This data describes a binding interaction between two proteins.

Contacts between the two chains:
Residue Y122 in protein 1 interacts with residue F47 in protein 2 (closest heavy-atom distance 3.6 Å).
Residue Y122 in protein 1 is in contact with residue R49 in protein 2 (closest heavy-atom distance 4.5 Å).
Residue T110 in protein 1 is in contact with residue V48 in protein 2 (closest heavy-atom distance 5.0 Å).
Residue I108 in protein 1 is in contact with residue K44 in protein 2 (closest heavy-atom distance 3.5 Å).
Residue I108 in protein 1 is in contact with residue S45 in protein 2 (closest heavy-atom distance 3.4 Å).
Residue R109 in protein 1 contacts residue S45 in protein 2 (closest heavy-atom distance 2.9 Å).
Residue L111 in protein 1 is in contact with residue F46 in protein 2 (closest heavy-atom distance 4.0 Å).
Residue L111 in protein 1 contacts residue L34 in protein 2 (closest heavy-atom distance 4.4 Å).
Residue I108 in protein 1 interacts with residue F46 in protein 2 (closest heavy-atom distance 3.9 Å).
Residue R109 in protein 1 is in contact with residue F47 in protein 2 (closest heavy-atom distance 3.3 Å).
Residue R109 in protein 1 contacts residue F46 in protein 2 (closest heavy-atom distance 3.2 Å).
Residue T110 in protein 1 contacts residue F46 in protein 2 (closest heavy-atom distance 3.9 Å).
Residue L111 in protein 1 interacts with residue V48 in protein 2 (closest heavy-atom distance 4.3 Å).
Residue I107 in protein 1 interacts with residue S45 in protein 2 (closest heavy-atom distance 4.5 Å).
Residue R43 in protein 1 is in contact with residue F47 in protein 2 (closest heavy-atom distance 3.6 Å).
Residue L111 in protein 1 is in contact with residue F47 in protein 2 (closest heavy-atom distance 4.3 Å).
Residue T110 in protein 1 is in contact with residue F47 in protein 2 (closest heavy-atom distance 3.2 Å).
Residue I108 in protein 1 contacts residue F47 in protein 2 (closest heavy-atom distance 3.7 Å).
Residue L111 in protein 1 is in contact with residue L38 in protein 2 (closest heavy-atom distance 4.8 Å).

Sequence of protein 1:
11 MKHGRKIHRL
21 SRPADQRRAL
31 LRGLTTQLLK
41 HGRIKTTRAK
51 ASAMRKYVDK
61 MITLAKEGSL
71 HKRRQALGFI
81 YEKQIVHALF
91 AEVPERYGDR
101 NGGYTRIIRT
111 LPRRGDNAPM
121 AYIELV

Sequence of protein 2:
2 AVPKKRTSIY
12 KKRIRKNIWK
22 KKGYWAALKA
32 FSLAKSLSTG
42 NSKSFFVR